The following describes two proteins that form a bound complex.

Interface contacts:
Residue K178 in protein 1 contacts residue S74 in protein 2 (closest heavy-atom distance 4.4 Å).
Residue E176 in protein 1 contacts residue S74 in protein 2 (closest heavy-atom distance 3.4 Å).
Residue G179 in protein 1 contacts residue S74 in protein 2 (closest heavy-atom distance 3.8 Å).
Residue L177 in protein 1 interacts with residue N71 in protein 2 (closest heavy-atom distance 4.6 Å).
Residue Q150 in protein 1 interacts with residue Q26 in protein 2 (closest heavy-atom distance 5.0 Å).
Residue R181 in protein 1 interacts with residue E78 in protein 2 (closest heavy-atom distance 4.8 Å).
Residue Q150 in protein 1 is in contact with residue S29 in protein 2 (closest heavy-atom distance 3.6 Å).
Residue L177 in protein 1 contacts residue S74 in protein 2 (closest heavy-atom distance 3.5 Å).

Sequence of protein 2:
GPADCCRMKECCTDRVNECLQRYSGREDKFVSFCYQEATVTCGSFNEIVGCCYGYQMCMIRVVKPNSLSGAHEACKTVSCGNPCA

Sequence of protein 1:
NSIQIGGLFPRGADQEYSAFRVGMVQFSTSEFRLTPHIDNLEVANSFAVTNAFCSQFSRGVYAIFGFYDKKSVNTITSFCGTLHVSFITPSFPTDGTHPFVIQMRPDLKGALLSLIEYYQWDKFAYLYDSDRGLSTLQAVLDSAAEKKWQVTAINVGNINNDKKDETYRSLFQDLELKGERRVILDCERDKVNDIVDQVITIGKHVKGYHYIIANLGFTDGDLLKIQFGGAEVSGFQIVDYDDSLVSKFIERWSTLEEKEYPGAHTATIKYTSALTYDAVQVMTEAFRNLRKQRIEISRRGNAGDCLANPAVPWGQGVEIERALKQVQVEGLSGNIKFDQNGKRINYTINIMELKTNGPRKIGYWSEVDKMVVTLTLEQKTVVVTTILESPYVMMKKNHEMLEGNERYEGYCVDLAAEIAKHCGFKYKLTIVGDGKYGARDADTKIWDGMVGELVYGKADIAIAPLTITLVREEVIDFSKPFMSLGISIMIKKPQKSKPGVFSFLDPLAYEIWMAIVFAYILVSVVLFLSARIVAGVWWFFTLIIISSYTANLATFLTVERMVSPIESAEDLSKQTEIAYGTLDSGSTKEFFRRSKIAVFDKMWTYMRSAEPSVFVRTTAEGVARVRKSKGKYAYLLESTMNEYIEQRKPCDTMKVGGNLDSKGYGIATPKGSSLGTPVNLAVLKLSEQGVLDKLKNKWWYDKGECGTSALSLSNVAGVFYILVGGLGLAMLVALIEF